Sequence of the second protein:
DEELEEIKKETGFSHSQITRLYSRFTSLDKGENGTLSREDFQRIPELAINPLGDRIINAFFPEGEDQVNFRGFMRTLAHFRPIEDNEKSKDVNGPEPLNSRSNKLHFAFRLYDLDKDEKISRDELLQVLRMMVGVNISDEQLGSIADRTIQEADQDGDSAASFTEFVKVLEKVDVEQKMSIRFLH

Sequence of the first protein:
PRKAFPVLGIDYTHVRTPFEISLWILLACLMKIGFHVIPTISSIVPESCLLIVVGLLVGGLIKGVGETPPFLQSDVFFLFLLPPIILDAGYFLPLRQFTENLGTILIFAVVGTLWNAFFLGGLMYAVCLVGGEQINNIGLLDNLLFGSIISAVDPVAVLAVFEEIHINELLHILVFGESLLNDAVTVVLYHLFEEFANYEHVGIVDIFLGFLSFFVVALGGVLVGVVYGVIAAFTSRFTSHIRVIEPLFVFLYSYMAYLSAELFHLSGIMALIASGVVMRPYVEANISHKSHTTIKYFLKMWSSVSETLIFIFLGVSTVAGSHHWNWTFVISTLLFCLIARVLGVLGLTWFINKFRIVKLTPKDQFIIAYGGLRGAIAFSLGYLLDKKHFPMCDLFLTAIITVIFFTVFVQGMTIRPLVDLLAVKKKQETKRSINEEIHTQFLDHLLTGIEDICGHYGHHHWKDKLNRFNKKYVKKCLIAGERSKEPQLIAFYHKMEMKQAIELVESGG

Residue-level contacts at the interface:
Residue E436 in the first protein is in contact with residue V173 in the second protein (closest heavy-atom distance 3.4 Å).
Residue H439 in the first protein interacts with residue Y112 in the second protein (closest heavy-atom distance 3.7 Å).
Residue L170 in the first protein interacts with residue Q177 in the second protein (closest heavy-atom distance 3.4 Å).
Residue H456 in the first protein interacts with residue R182 in the second protein (closest heavy-atom distance 2.9 Å).
Residue K354 in the first protein is in contact with residue R182 in the second protein (closest heavy-atom distance 3.0 Å).
Residue I450 in the first protein contacts residue F80 in the second protein (closest heavy-atom distance 3.3 Å).
Residue H439 in the first protein is in contact with residue A108 in the second protein (closest heavy-atom distance 3.3 Å).
Residue L446 in the first protein is in contact with residue I56 in the second protein (closest heavy-atom distance 3.6 Å).
Residue L443 in the first protein contacts residue M179 in the second protein (closest heavy-atom distance 3.7 Å).
Residue D452 in the first protein is in contact with residue I44 in the second protein (closest heavy-atom distance 3.6 Å).
Residue I490 in the first protein is in contact with residue I145 in the second protein (closest heavy-atom distance 3.6 Å).
Residue F442 in the first protein contacts residue Y112 in the second protein (closest heavy-atom distance 3.3 Å).
Residue I450 in the first protein interacts with residue I56 in the second protein (closest heavy-atom distance 3.9 Å).
Residue F442 in the first protein interacts with residue L52 in the second protein (closest heavy-atom distance 3.4 Å).
Residue F442 in the first protein interacts with residue M132 in the second protein (closest heavy-atom distance 3.9 Å).
Residue I453 in the first protein is in contact with residue F60 in the second protein (closest heavy-atom distance 3.8 Å).
Residue I453 in the first protein contacts residue L28 in the second protein (closest heavy-atom distance 3.6 Å).
Residue Q428 in the first protein contacts residue D174 in the second protein (closest heavy-atom distance 3.9 Å).
Residue N101 in the first protein contacts residue Q177 in the second protein (closest heavy-atom distance 3.4 Å).
Residue I357 in the first protein contacts residue S180 in the second protein (closest heavy-atom distance 3.0 Å).
Residue K485 in the first protein interacts with residue N136 in the second protein (closest heavy-atom distance 3.8 Å).
Residue D452 in the first protein contacts residue E46 in the second protein (closest heavy-atom distance 3.1 Å).
Residue I357 in the first protein contacts residue R182 in the second protein (closest heavy-atom distance 3.4 Å).
Residue Y493 in the first protein contacts residue I145 in the second protein (closest heavy-atom distance 3.4 Å).
Residue I450 in the first protein interacts with residue L77 in the second protein (closest heavy-atom distance 3.6 Å).
Residue I438 in the first protein interacts with residue L129 in the second protein (closest heavy-atom distance 4.0 Å).
Residue D452 in the first protein contacts residue L47 in the second protein (closest heavy-atom distance 3.7 Å).
Residue V358 in the first protein interacts with residue Q177 in the second protein (closest heavy-atom distance 3.8 Å).
Residue E429 in the first protein contacts residue K172 in the second protein (closest heavy-atom distance 3.4 Å).
Residue L447 in the first protein contacts residue K178 in the second protein (closest heavy-atom distance 3.2 Å).
Residue K431 in the first protein interacts with residue K172 in the second protein (closest heavy-atom distance 3.2 Å).
Residue R468 in the first protein interacts with residue E46 in the second protein (closest heavy-atom distance 2.8 Å).
Residue I453 in the first protein is in contact with residue I56 in the second protein (closest heavy-atom distance 3.5 Å).
Residue F442 in the first protein contacts residue L111 in the second protein (closest heavy-atom distance 3.4 Å).
Residue I450 in the first protein is in contact with residue I181 in the second protein (closest heavy-atom distance 3.6 Å).
Residue N435 in the first protein contacts residue A153 in the second protein (closest heavy-atom distance 3.6 Å).
Residue I490 in the first protein interacts with residue I137 in the second protein (closest heavy-atom distance 4.0 Å).
Residue I453 in the first protein contacts residue F73 in the second protein (closest heavy-atom distance 3.9 Å).
Residue I453 in the first protein contacts residue L47 in the second protein (closest heavy-atom distance 3.5 Å).
Residue L447 in the first protein is in contact with residue S180 in the second protein (closest heavy-atom distance 3.8 Å).
Residue Q428 in the first protein is in contact with residue E171 in the second protein (closest heavy-atom distance 3.7 Å).
Residue H445 in the first protein interacts with residue M132 in the second protein (closest heavy-atom distance 3.8 Å).
Residue L446 in the first protein interacts with residue F107 in the second protein (closest heavy-atom distance 3.9 Å).
Residue H445 in the first protein contacts residue P51 in the second protein (closest heavy-atom distance 3.4 Å).
Residue R432 in the first protein is in contact with residue K172 in the second protein (closest heavy-atom distance 3.0 Å).
Residue F355 in the first protein interacts with residue R182 in the second protein (closest heavy-atom distance 3.6 Å).
Residue I357 in the first protein contacts residue P82 in the second protein (closest heavy-atom distance 3.6 Å).
Residue H456 in the first protein contacts residue I181 in the second protein (closest heavy-atom distance 3.6 Å).
Residue T440 in the first protein interacts with residue K178 in the second protein (closest heavy-atom distance 3.6 Å).
Residue G449 in the first protein interacts with residue I56 in the second protein (closest heavy-atom distance 3.9 Å).
Residue H445 in the first protein contacts residue N50 in the second protein (closest heavy-atom distance 3.0 Å).
Residue L447 in the first protein contacts residue M179 in the second protein (closest heavy-atom distance 3.4 Å).
Residue Y493 in the first protein is in contact with residue S144 in the second protein (closest heavy-atom distance 2.9 Å).
Residue N435 in the first protein contacts residue V169 in the second protein (closest heavy-atom distance 3.7 Å).
Residue E451 in the first protein contacts residue I181 in the second protein (closest heavy-atom distance 3.6 Å).
Residue C454 in the first protein is in contact with residue L77 in the second protein (closest heavy-atom distance 3.6 Å).
Residue Y493 in the first protein is in contact with residue Q141 in the second protein (closest heavy-atom distance 3.8 Å).
Residue I450 in the first protein contacts residue F60 in the second protein (closest heavy-atom distance 3.6 Å).
Residue C454 in the first protein is in contact with residue R24 in the second protein (closest heavy-atom distance 3.4 Å).
Residue E436 in the first protein is in contact with residue K172 in the second protein (closest heavy-atom distance 3.7 Å).

These two protein chains interact to form a complex.